This data describes a binding interaction between two proteins.

Contacts between the two chains:
Residue F34 in chain B interacts with residue L12 in chain A (closest heavy-atom distance 3.7 Å).
Residue K39 in chain B interacts with residue L8 in chain A (closest heavy-atom distance 4.0 Å).
Residue I27 in chain B contacts residue I27 in chain A (closest heavy-atom distance 3.2 Å).
Residue D38 in chain B is in contact with residue L9 in chain A (closest heavy-atom distance 3.9 Å).
Residue S35 in chain B interacts with residue L9 in chain A (closest heavy-atom distance 3.8 Å).
Residue Y43 in chain B interacts with residue L12 in chain A (closest heavy-atom distance 4.3 Å).
Residue I27 in chain B is in contact with residue K23 in chain A (closest heavy-atom distance 3.3 Å).
Residue D38 in chain B is in contact with residue R13 in chain A (closest heavy-atom distance 4.7 Å).
Residue K33 in chain B is in contact with residue L8 in chain A (closest heavy-atom distance 4.2 Å).
Residue I16 in chain B contacts residue L46 in chain A (closest heavy-atom distance 3.9 Å).
Residue Y43 in chain B interacts with residue I16 in chain A (closest heavy-atom distance 2.9 Å).
Residue L8 in chain B is in contact with residue F34 in chain A (closest heavy-atom distance 3.8 Å).
Residue L42 in chain B contacts residue L12 in chain A (closest heavy-atom distance 4.6 Å).
Residue F34 in chain B is in contact with residue L9 in chain A (closest heavy-atom distance 4.7 Å).
Residue R13 in chain B is in contact with residue K39 in chain A (closest heavy-atom distance 3.1 Å).
Residue D30 in chain B is in contact with residue V20 in chain A (closest heavy-atom distance 4.3 Å).
Residue L12 in chain B interacts with residue K39 in chain A (closest heavy-atom distance 3.5 Å).
Residue K23 in chain B is in contact with residue D30 in chain A (closest heavy-atom distance 5.0 Å).
Residue L9 in chain B interacts with residue F34 in chain A (closest heavy-atom distance 3.5 Å).
Residue L9 in chain B interacts with residue K39 in chain A (closest heavy-atom distance 3.5 Å).
Residue Y43 in chain B contacts residue S17 in chain A (closest heavy-atom distance 4.4 Å).
Residue L9 in chain B contacts residue S35 in chain A (closest heavy-atom distance 4.7 Å).
Residue K39 in chain B interacts with residue L9 in chain A (closest heavy-atom distance 3.8 Å).
Residue K39 in chain B interacts with residue L12 in chain A (closest heavy-atom distance 3.1 Å).
Residue R13 in chain B is in contact with residue L42 in chain A (closest heavy-atom distance 3.0 Å).
Residue L46 in chain B is in contact with residue I16 in chain A (closest heavy-atom distance 3.3 Å).
Residue I16 in chain B interacts with residue Y43 in chain A (closest heavy-atom distance 2.9 Å).
Residue L12 in chain B interacts with residue Y43 in chain A (closest heavy-atom distance 4.5 Å).
Residue L8 in chain B is in contact with residue D30 in chain A (closest heavy-atom distance 4.2 Å).
Residue L12 in chain B is in contact with residue F34 in chain A (closest heavy-atom distance 3.2 Å).
Residue K39 in chain B is in contact with residue R13 in chain A (closest heavy-atom distance 4.5 Å).
Residue L12 in chain B is in contact with residue L42 in chain A (closest heavy-atom distance 3.6 Å).
Residue F34 in chain B contacts residue L8 in chain A (closest heavy-atom distance 3.7 Å).
Residue G14 in chain B is in contact with residue L42 in chain A (closest heavy-atom distance 5.0 Å).
Residue Y43 in chain B interacts with residue V20 in chain A (closest heavy-atom distance 3.9 Å).
Residue L9 in chain B interacts with residue K33 in chain A (closest heavy-atom distance 4.3 Å).
Residue L8 in chain B is in contact with residue K33 in chain A (closest heavy-atom distance 3.3 Å).
Residue L42 in chain B is in contact with residue L9 in chain A (closest heavy-atom distance 4.7 Å).
Residue V20 in chain B interacts with residue D30 in chain A (closest heavy-atom distance 3.4 Å).
Residue S17 in chain B interacts with residue Y43 in chain A (closest heavy-atom distance 4.9 Å).
Residue L42 in chain B contacts residue R13 in chain A (closest heavy-atom distance 3.2 Å).

Sequence of chain A:
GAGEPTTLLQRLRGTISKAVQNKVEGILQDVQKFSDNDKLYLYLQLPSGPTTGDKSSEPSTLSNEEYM

Sequence of chain B:
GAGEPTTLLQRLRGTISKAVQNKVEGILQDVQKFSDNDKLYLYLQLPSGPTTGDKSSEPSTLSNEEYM